Sequence of protein 2:
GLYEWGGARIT

This data describes a binding interaction between two proteins.

Sequence of protein 1:
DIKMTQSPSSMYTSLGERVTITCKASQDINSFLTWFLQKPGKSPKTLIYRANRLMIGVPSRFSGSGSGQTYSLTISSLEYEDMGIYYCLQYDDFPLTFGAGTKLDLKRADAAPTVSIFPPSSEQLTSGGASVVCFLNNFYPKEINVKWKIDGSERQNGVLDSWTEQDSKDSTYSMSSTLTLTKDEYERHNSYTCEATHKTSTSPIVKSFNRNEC

Contacts between the two chains:
Residue Y49 in protein 1 interacts with residue W5 in protein 2 (closest heavy-atom distance 3.3 Å).
Residue R50 in protein 1 contacts residue E4 in protein 2 (closest heavy-atom distance 3.0 Å).
Residue F94 in protein 1 is in contact with residue R9 in protein 2 (closest heavy-atom distance 3.6 Å).
Residue M55 in protein 1 contacts residue W5 in protein 2 (closest heavy-atom distance 4.6 Å).
Residue Y49 in protein 1 interacts with residue E4 in protein 2 (closest heavy-atom distance 4.0 Å).
Residue R50 in protein 1 interacts with residue Y3 in protein 2 (closest heavy-atom distance 4.5 Å).
Residue Y91 in protein 1 interacts with residue G6 in protein 2 (closest heavy-atom distance 3.5 Å).
Residue Y91 in protein 1 is in contact with residue G7 in protein 2 (closest heavy-atom distance 3.3 Å).
Residue Y91 in protein 1 interacts with residue A8 in protein 2 (closest heavy-atom distance 2.5 Å).
Residue F94 in protein 1 interacts with residue A8 in protein 2 (closest heavy-atom distance 3.9 Å).
Residue D93 in protein 1 is in contact with residue A8 in protein 2 (closest heavy-atom distance 3.8 Å).
Residue R50 in protein 1 is in contact with residue W5 in protein 2 (closest heavy-atom distance 3.5 Å).
Residue F94 in protein 1 is in contact with residue I10 in protein 2 (closest heavy-atom distance 4.0 Å).
Residue T34 in protein 1 interacts with residue W5 in protein 2 (closest heavy-atom distance 3.3 Å).
Residue F32 in protein 1 interacts with residue W5 in protein 2 (closest heavy-atom distance 3.6 Å).
Residue F32 in protein 1 is in contact with residue G6 in protein 2 (closest heavy-atom distance 3.7 Å).
Residue D92 in protein 1 is in contact with residue A8 in protein 2 (closest heavy-atom distance 3.6 Å).
Residue Y91 in protein 1 contacts residue W5 in protein 2 (closest heavy-atom distance 3.0 Å).
Residue T46 in protein 1 contacts residue W5 in protein 2 (closest heavy-atom distance 4.3 Å).
Residue L96 in protein 1 is in contact with residue A8 in protein 2 (closest heavy-atom distance 5.0 Å).
Residue D92 in protein 1 is in contact with residue G7 in protein 2 (closest heavy-atom distance 4.5 Å).
Residue R50 in protein 1 contacts residue G6 in protein 2 (closest heavy-atom distance 3.6 Å).
Residue R53 in protein 1 is in contact with residue E4 in protein 2 (closest heavy-atom distance 5.0 Å).
Residue F32 in protein 1 interacts with residue G7 in protein 2 (closest heavy-atom distance 3.2 Å).